Sequence of chain A:
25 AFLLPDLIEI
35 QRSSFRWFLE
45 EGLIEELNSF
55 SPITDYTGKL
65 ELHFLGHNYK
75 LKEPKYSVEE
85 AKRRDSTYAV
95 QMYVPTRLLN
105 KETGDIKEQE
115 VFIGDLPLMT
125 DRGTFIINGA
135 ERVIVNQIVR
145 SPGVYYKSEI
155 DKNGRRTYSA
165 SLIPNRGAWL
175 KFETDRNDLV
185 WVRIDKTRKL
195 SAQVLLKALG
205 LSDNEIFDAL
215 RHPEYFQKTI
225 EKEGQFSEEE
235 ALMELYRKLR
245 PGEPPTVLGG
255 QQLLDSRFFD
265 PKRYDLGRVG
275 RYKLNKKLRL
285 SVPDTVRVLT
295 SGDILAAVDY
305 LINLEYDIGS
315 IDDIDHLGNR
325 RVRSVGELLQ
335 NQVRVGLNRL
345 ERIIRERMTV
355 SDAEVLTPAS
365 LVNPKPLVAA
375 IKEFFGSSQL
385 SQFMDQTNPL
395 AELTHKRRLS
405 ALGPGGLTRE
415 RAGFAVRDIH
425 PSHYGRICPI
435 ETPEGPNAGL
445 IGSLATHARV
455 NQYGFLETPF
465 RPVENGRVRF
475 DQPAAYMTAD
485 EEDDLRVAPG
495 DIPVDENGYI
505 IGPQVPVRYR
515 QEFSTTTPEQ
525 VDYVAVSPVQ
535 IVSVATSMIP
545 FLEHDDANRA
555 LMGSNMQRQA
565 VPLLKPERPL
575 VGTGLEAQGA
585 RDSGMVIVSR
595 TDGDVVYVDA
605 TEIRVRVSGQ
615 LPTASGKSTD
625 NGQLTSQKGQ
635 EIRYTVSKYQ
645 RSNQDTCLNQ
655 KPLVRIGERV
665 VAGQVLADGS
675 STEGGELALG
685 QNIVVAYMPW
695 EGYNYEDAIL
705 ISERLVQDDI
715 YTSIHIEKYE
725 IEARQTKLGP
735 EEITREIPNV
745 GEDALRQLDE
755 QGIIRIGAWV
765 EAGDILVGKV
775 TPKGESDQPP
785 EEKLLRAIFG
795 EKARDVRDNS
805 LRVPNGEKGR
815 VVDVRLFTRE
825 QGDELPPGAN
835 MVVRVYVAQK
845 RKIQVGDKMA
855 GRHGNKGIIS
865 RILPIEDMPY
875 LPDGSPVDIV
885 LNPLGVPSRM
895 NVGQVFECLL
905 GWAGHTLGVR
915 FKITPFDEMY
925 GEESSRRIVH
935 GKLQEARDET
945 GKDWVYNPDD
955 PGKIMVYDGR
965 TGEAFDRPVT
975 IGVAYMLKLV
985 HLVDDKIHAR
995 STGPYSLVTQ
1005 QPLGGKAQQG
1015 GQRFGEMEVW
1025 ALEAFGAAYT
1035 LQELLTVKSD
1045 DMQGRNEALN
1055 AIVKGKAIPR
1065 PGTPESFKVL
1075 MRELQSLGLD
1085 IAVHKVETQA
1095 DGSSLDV

Sequence of chain B:
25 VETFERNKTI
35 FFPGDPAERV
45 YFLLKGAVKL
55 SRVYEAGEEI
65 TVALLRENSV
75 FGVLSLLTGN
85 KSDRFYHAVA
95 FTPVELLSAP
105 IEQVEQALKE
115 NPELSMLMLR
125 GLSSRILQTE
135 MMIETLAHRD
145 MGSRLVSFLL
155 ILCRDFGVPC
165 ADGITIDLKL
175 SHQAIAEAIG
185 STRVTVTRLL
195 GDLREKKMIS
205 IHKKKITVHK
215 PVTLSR

This data describes a binding interaction between two proteins.

Interface contacts:
Residue G794 in chain A contacts residue F36 in chain B (closest heavy-atom distance 3.1 Å).
Residue E795 in chain A is in contact with residue F36 in chain B (closest heavy-atom distance 3.7 Å).
Residue E795 in chain A is in contact with residue T33 in chain B (closest heavy-atom distance 3.8 Å).
Residue K796 in chain A is in contact with residue T33 in chain B (closest heavy-atom distance 4.8 Å).
Residue E746 in chain A interacts with residue R43 in chain B (closest heavy-atom distance 3.6 Å).
Residue F793 in chain A contacts residue F36 in chain B (closest heavy-atom distance 4.1 Å).
Residue G794 in chain A contacts residue T33 in chain B (closest heavy-atom distance 2.9 Å).